Sequence of protein 1:
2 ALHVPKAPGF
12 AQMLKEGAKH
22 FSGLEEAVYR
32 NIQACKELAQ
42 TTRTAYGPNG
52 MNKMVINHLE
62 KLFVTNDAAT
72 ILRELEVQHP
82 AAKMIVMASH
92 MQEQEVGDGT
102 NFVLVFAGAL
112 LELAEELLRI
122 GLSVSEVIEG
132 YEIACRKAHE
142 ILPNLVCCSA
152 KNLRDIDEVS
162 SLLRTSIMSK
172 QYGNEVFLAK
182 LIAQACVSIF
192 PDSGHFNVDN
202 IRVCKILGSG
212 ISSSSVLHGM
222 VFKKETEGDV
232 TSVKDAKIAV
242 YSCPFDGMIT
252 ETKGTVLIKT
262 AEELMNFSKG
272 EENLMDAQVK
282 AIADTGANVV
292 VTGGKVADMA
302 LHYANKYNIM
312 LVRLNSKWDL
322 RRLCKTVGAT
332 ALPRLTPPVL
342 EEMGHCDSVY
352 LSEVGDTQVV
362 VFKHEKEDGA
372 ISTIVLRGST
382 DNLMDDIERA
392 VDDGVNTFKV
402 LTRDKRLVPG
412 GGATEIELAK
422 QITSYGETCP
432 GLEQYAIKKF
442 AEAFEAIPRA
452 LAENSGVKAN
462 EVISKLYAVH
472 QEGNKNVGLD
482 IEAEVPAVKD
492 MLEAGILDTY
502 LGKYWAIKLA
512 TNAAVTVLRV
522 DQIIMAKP

Sequence of protein 2:
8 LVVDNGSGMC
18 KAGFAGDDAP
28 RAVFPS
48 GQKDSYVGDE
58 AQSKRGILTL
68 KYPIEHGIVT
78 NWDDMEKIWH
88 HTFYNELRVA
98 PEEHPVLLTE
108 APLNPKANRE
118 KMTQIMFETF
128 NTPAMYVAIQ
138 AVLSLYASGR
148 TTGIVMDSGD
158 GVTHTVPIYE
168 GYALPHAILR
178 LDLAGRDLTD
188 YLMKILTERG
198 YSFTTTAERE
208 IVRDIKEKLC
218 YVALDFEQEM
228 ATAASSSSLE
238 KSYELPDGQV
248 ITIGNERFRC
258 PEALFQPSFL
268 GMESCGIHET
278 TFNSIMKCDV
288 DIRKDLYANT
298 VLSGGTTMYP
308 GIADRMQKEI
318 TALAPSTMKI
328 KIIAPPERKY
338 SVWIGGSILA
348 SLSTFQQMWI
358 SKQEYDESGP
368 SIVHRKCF

Contacts between the two chains:
Residue E61 in protein 1 contacts residue D288 in protein 2 (closest heavy-atom distance 4.2 Å).
Residue K62 in protein 1 contacts residue D288 in protein 2 (closest heavy-atom distance 4.3 Å).
Residue L60 in protein 1 is in contact with residue Y166 in protein 2 (closest heavy-atom distance 4.1 Å).
Residue L60 in protein 1 contacts residue D292 in protein 2 (closest heavy-atom distance 3.5 Å).
Residue L60 in protein 1 contacts residue D288 in protein 2 (closest heavy-atom distance 2.8 Å).

The following describes two proteins that form a bound complex.